Residue-level contacts at the interface:
Residue G140 in chain A interacts with residue I84 in chain B (closest heavy-atom distance 3.5 Å).
Residue I16 in chain A contacts residue R45 in chain B (closest heavy-atom distance 3.0 Å).
Residue R142 in chain A contacts residue Y93 in chain B (closest heavy-atom distance 3.1 Å).
Residue I12 in chain A is in contact with residue W79 in chain B (closest heavy-atom distance 3.4 Å).
Residue G13 in chain A interacts with residue Q15 in chain B (closest heavy-atom distance 2.9 Å).
Residue K298 in chain A interacts with residue D40 in chain B (closest heavy-atom distance 3.5 Å).
Residue R11 in chain A contacts residue D76 in chain B (closest heavy-atom distance 2.8 Å).
Residue G13 in chain A is in contact with residue I18 in chain B (closest heavy-atom distance 3.5 Å).
Residue I12 in chain A interacts with residue L6 in chain B (closest heavy-atom distance 3.6 Å).
Residue E35 in chain A contacts residue I84 in chain B (closest heavy-atom distance 3.4 Å).
Residue L4 in chain A interacts with residue N10 in chain B (closest heavy-atom distance 3.6 Å).
Residue R295 in chain A interacts with residue Q100 in chain B (closest heavy-atom distance 2.9 Å).
Residue K298 in chain A is in contact with residue N37 in chain B (closest heavy-atom distance 2.9 Å).
Residue H26 in chain A interacts with residue Y72 in chain B (closest heavy-atom distance 2.6 Å).
Residue Y96 in chain A interacts with residue E51 in chain B (closest heavy-atom distance 2.9 Å).
Residue T292 in chain A contacts residue Q100 in chain B (closest heavy-atom distance 3.4 Å).
Residue N95 in chain A is in contact with residue Y43 in chain B (closest heavy-atom distance 3.2 Å).
Residue Y296 in chain A interacts with residue L102 in chain B (closest heavy-atom distance 3.5 Å).
Residue R14 in chain A contacts residue S44 in chain B (closest heavy-atom distance 3.2 Å).
Residue K298 in chain A interacts with residue E51 in chain B (closest heavy-atom distance 2.5 Å).
Residue E77 in chain A interacts with residue R8 in chain B (closest heavy-atom distance 3.3 Å).
Residue H287 in chain A contacts residue Y95 in chain B (closest heavy-atom distance 3.3 Å).
Residue G140 in chain A is in contact with residue E53 in chain B (closest heavy-atom distance 2.8 Å).
Residue T145 in chain A contacts residue E94 in chain B (closest heavy-atom distance 2.9 Å).
Residue Y78 in chain A interacts with residue R8 in chain B (closest heavy-atom distance 3.3 Å).
Residue D92 in chain A is in contact with residue R45 in chain B (closest heavy-atom distance 2.9 Å).
Residue R14 in chain A contacts residue Y72 in chain B (closest heavy-atom distance 2.9 Å).
Residue T28 in chain A interacts with residue W79 in chain B (closest heavy-atom distance 2.9 Å).
Residue E35 in chain A is in contact with residue R63 in chain B (closest heavy-atom distance 2.8 Å).
Residue S144 in chain A is in contact with residue F96 in chain B (closest heavy-atom distance 3.4 Å).
Residue P88 in chain A is in contact with residue L49 in chain B (closest heavy-atom distance 3.6 Å).
Residue K303 in chain A interacts with residue P104 in chain B (closest heavy-atom distance 3.5 Å).
Residue V139 in chain A interacts with residue E53 in chain B (closest heavy-atom distance 3.5 Å).
Residue G33 in chain A is in contact with residue M81 in chain B (closest heavy-atom distance 3.5 Å).
Residue R14 in chain A interacts with residue E22 in chain B (closest heavy-atom distance 2.7 Å).
Residue L86 in chain A is in contact with residue L49 in chain B (closest heavy-atom distance 3.3 Å).
Residue R295 in chain A interacts with residue M54 in chain B (closest heavy-atom distance 3.5 Å).
Residue E302 in chain A contacts residue C31 in chain B (closest heavy-atom distance 3.4 Å).
Residue K303 in chain A contacts residue N105 in chain B (closest heavy-atom distance 3.3 Å).
Residue R141 in chain A interacts with residue K87 in chain B (closest heavy-atom distance 3.1 Å).
Residue Q112 in chain A contacts residue E94 in chain B (closest heavy-atom distance 3.6 Å).
Residue K303 in chain A contacts residue E56 in chain B (closest heavy-atom distance 2.8 Å).
Residue G33 in chain A is in contact with residue K80 in chain B (closest heavy-atom distance 3.6 Å).
Residue S144 in chain A interacts with residue Y95 in chain B (closest heavy-atom distance 2.8 Å).
Residue L40 in chain A contacts residue L11 in chain B (closest heavy-atom distance 3.5 Å).
Residue I12 in chain A interacts with residue L14 in chain B (closest heavy-atom distance 3.4 Å).
Residue Y296 in chain A is in contact with residue G99 in chain B (closest heavy-atom distance 3.6 Å).
Residue R14 in chain A is in contact with residue Y67 in chain B (closest heavy-atom distance 3.4 Å).
Residue Y296 in chain A is in contact with residue Q100 in chain B (closest heavy-atom distance 3.5 Å).
Residue H287 in chain A is in contact with residue E94 in chain B (closest heavy-atom distance 3.0 Å).
Residue G13 in chain A contacts residue Y72 in chain B (closest heavy-atom distance 3.6 Å).
Residue R295 in chain A interacts with residue F50 in chain B (closest heavy-atom distance 2.9 Å).
Residue R142 in chain A is in contact with residue E90 in chain B (closest heavy-atom distance 2.8 Å).
Residue R11 in chain A is in contact with residue W79 in chain B (closest heavy-atom distance 3.5 Å).
Residue R141 in chain A interacts with residue L85 in chain B (closest heavy-atom distance 2.9 Å).
Residue D92 in chain A is in contact with residue L46 in chain B (closest heavy-atom distance 3.4 Å).
Residue G33 in chain A contacts residue E82 in chain B (closest heavy-atom distance 2.9 Å).
Residue Y25 in chain A contacts residue Q15 in chain B (closest heavy-atom distance 3.5 Å).
Residue R141 in chain A is in contact with residue F96 in chain B (closest heavy-atom distance 3.5 Å).
Residue V64 in chain A interacts with residue H92 in chain B (closest heavy-atom distance 3.4 Å).

These two protein chains interact to form a complex.

Sequence of chain B:
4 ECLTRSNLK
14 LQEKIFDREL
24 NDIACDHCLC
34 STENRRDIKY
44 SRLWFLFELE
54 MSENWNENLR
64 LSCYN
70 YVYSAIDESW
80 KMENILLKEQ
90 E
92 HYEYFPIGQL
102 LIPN

Sequence of chain A:
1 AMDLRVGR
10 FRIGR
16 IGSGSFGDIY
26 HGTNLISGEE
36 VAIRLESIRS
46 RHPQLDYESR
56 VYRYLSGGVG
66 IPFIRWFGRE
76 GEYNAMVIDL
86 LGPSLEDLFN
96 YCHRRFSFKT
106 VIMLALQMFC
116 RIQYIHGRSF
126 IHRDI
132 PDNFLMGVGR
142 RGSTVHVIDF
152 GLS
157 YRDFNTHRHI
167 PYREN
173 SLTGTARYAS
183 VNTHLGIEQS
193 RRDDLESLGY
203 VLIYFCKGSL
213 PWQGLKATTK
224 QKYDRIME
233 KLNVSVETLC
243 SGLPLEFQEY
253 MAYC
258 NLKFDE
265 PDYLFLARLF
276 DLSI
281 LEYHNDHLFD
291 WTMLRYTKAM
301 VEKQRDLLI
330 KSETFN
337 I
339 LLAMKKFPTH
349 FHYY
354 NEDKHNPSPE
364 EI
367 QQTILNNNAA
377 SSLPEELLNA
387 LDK